This data describes a binding interaction between two proteins.

Sequence of the first protein:
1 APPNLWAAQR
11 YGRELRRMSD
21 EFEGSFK

Sequence of the second protein:
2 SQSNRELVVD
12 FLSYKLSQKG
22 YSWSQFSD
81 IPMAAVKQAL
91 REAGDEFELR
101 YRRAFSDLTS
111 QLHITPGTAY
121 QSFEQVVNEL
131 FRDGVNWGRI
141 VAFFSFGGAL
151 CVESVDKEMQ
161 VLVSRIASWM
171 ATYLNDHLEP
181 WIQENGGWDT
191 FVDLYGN

Residue-level contacts at the interface:
Residue F97 in the second protein is in contact with residue S19 in the first protein (closest heavy-atom distance 3.8 Å).
Residue R139 in the second protein interacts with residue R16 in the first protein (closest heavy-atom distance 3.2 Å).
Residue L108 in the second protein interacts with residue Y11 in the first protein (closest heavy-atom distance 3.1 Å).
Residue W137 in the second protein interacts with residue F26 in the first protein (closest heavy-atom distance 3.9 Å).
Residue V141 in the second protein interacts with residue F22 in the first protein (closest heavy-atom distance 4.0 Å).
Residue A104 in the second protein interacts with residue M18 in the first protein (closest heavy-atom distance 3.7 Å).
Residue L130 in the second protein contacts residue G12 in the first protein (closest heavy-atom distance 3.9 Å).
Residue E129 in the second protein contacts residue R16 in the first protein (closest heavy-atom distance 2.7 Å).
Residue Y101 in the second protein is in contact with residue E21 in the first protein (closest heavy-atom distance 2.5 Å).
Residue A104 in the second protein interacts with residue Y11 in the first protein (closest heavy-atom distance 2.5 Å).
Residue A142 in the second protein contacts residue S19 in the first protein (closest heavy-atom distance 3.6 Å).
Residue Q111 in the second protein contacts residue Y11 in the first protein (closest heavy-atom distance 3.7 Å).
Residue L112 in the second protein contacts residue Y11 in the first protein (closest heavy-atom distance 3.8 Å).
Residue G138 in the second protein is in contact with residue F26 in the first protein (closest heavy-atom distance 4.0 Å).
Residue G138 in the second protein interacts with residue E23 in the first protein (closest heavy-atom distance 2.9 Å).
Residue Y101 in the second protein is in contact with residue F22 in the first protein (closest heavy-atom distance 3.7 Å).
Residue L130 in the second protein contacts residue S19 in the first protein (closest heavy-atom distance 3.6 Å).
Residue F97 in the second protein contacts residue L15 in the first protein (closest heavy-atom distance 4.1 Å).
Residue L112 in the second protein is in contact with residue A8 in the first protein (closest heavy-atom distance 3.5 Å).
Residue D193 in the second protein contacts residue K27 in the first protein (closest heavy-atom distance 3.1 Å).
Residue Q125 in the second protein is in contact with residue Q9 in the first protein (closest heavy-atom distance 2.9 Å).
Residue G138 in the second protein contacts residue S19 in the first protein (closest heavy-atom distance 3.3 Å).
Residue F97 in the second protein interacts with residue F22 in the first protein (closest heavy-atom distance 3.7 Å).
Residue E129 in the second protein contacts residue Q9 in the first protein (closest heavy-atom distance 3.4 Å).
Residue F146 in the second protein interacts with residue Y11 in the first protein (closest heavy-atom distance 3.9 Å).
Residue Q121 in the second protein is in contact with residue L5 in the first protein (closest heavy-atom distance 3.8 Å).
Residue S122 in the second protein is in contact with residue L5 in the first protein (closest heavy-atom distance 3.9 Å).
Residue V126 in the second protein interacts with residue L15 in the first protein (closest heavy-atom distance 4.1 Å).
Residue R139 in the second protein interacts with residue S19 in the first protein (closest heavy-atom distance 3.5 Å).
Residue Y101 in the second protein interacts with residue M18 in the first protein (closest heavy-atom distance 3.0 Å).
Residue E129 in the second protein is in contact with residue G12 in the first protein (closest heavy-atom distance 3.4 Å).
Residue F97 in the second protein interacts with residue M18 in the first protein (closest heavy-atom distance 4.1 Å).
Residue L130 in the second protein interacts with residue L15 in the first protein (closest heavy-atom distance 3.8 Å).
Residue F105 in the second protein contacts residue Y11 in the first protein (closest heavy-atom distance 4.1 Å).
Residue A142 in the second protein contacts residue L15 in the first protein (closest heavy-atom distance 4.1 Å).
Residue V126 in the second protein interacts with residue Y11 in the first protein (closest heavy-atom distance 3.6 Å).
Residue L130 in the second protein is in contact with residue R16 in the first protein (closest heavy-atom distance 3.1 Å).
Residue R139 in the second protein is in contact with residue D20 in the first protein (closest heavy-atom distance 2.9 Å).
Residue E96 in the second protein contacts residue F22 in the first protein (closest heavy-atom distance 3.6 Å).
Residue L112 in the second protein contacts residue A7 in the first protein (closest heavy-atom distance 4.1 Å).
Residue V126 in the second protein interacts with residue A8 in the first protein (closest heavy-atom distance 3.4 Å).
Residue E129 in the second protein interacts with residue R13 in the first protein (closest heavy-atom distance 3.2 Å).
Residue R132 in the second protein is in contact with residue R16 in the first protein (closest heavy-atom distance 3.8 Å).
Residue Q125 in the second protein contacts residue L5 in the first protein (closest heavy-atom distance 3.6 Å).
Residue A93 in the second protein contacts residue F22 in the first protein (closest heavy-atom distance 4.0 Å).
Residue S122 in the second protein interacts with residue A8 in the first protein (closest heavy-atom distance 4.0 Å).
Residue N197 in the second protein interacts with residue K27 in the first protein (closest heavy-atom distance 2.9 Å).
Residue Q125 in the second protein interacts with residue A8 in the first protein (closest heavy-atom distance 3.7 Å).
Residue N136 in the second protein interacts with residue E23 in the first protein (closest heavy-atom distance 3.8 Å).
Residue D133 in the second protein contacts residue R16 in the first protein (closest heavy-atom distance 4.0 Å).
Residue L194 in the second protein interacts with residue F26 in the first protein (closest heavy-atom distance 3.9 Å).
Residue Y195 in the second protein contacts residue F26 in the first protein (closest heavy-atom distance 3.9 Å).
Residue N136 in the second protein interacts with residue D20 in the first protein (closest heavy-atom distance 2.5 Å).
Residue R103 in the second protein contacts residue M18 in the first protein (closest heavy-atom distance 3.2 Å).
Residue W137 in the second protein is in contact with residue E23 in the first protein (closest heavy-atom distance 3.4 Å).
Residue V126 in the second protein contacts residue G12 in the first protein (closest heavy-atom distance 3.6 Å).
Residue L194 in the second protein interacts with residue K27 in the first protein (closest heavy-atom distance 3.7 Å).
Residue G196 in the second protein contacts residue K27 in the first protein (closest heavy-atom distance 4.1 Å).
Residue Q125 in the second protein contacts residue A1 in the first protein (closest heavy-atom distance 3.8 Å).
Residue Y195 in the second protein contacts residue K27 in the first protein (closest heavy-atom distance 3.4 Å).